Contacts between the two chains:
Residue N412 in protein 1 is in contact with residue N399 in protein 2 (closest heavy-atom distance 3.1 Å).
Residue L18 in protein 1 interacts with residue G10 in protein 2 (closest heavy-atom distance 3.2 Å).
Residue S195 in protein 1 contacts residue I178 in protein 2 (closest heavy-atom distance 2.8 Å).
Residue S272 in protein 1 contacts residue D250 in protein 2 (closest heavy-atom distance 2.9 Å).
Residue G199 in protein 1 is in contact with residue F181 in protein 2 (closest heavy-atom distance 3.4 Å).
Residue R54 in protein 1 interacts with residue G63 in protein 2 (closest heavy-atom distance 3.6 Å).
Residue E364 in protein 1 is in contact with residue G11 in protein 2 (closest heavy-atom distance 3.4 Å).
Residue G411 in protein 1 is in contact with residue R347 in protein 2 (closest heavy-atom distance 3.4 Å).
Residue R338 in protein 1 is in contact with residue T62 in protein 2 (closest heavy-atom distance 2.9 Å).
Residue R386 in protein 1 interacts with residue A12 in protein 2 (closest heavy-atom distance 3.0 Å).
Residue K303 in protein 1 contacts residue E249 in protein 2 (closest heavy-atom distance 3.5 Å).
Residue K328 in protein 1 is in contact with residue S319 in protein 2 (closest heavy-atom distance 2.8 Å).
Residue G411 in protein 1 is in contact with residue L400 in protein 2 (closest heavy-atom distance 3.7 Å).
Residue T302 in protein 1 interacts with residue Q316 in protein 2 (closest heavy-atom distance 3.4 Å).
Residue R19 in protein 1 interacts with residue R390 in protein 2 (closest heavy-atom distance 2.7 Å).
Residue L271 in protein 1 contacts residue D250 in protein 2 (closest heavy-atom distance 3.6 Å).
Residue F337 in protein 1 contacts residue T348 in protein 2 (closest heavy-atom distance 2.8 Å).
Residue R19 in protein 1 is in contact with residue F9 in protein 2 (closest heavy-atom distance 3.2 Å).
Residue G408 in protein 1 is in contact with residue R347 in protein 2 (closest heavy-atom distance 3.2 Å).
Residue Q331 in protein 1 interacts with residue D349 in protein 2 (closest heavy-atom distance 2.8 Å).
Residue F409 in protein 1 is in contact with residue R347 in protein 2 (closest heavy-atom distance 2.5 Å).
Residue R54 in protein 1 interacts with residue D402 in protein 2 (closest heavy-atom distance 2.5 Å).
Residue S359 in protein 1 is in contact with residue R347 in protein 2 (closest heavy-atom distance 3.7 Å).
Residue T332 in protein 1 interacts with residue Q320 in protein 2 (closest heavy-atom distance 3.6 Å).
Residue S195 in protein 1 is in contact with residue R211 in protein 2 (closest heavy-atom distance 3.3 Å).
Residue L196 in protein 1 is in contact with residue F212 in protein 2 (closest heavy-atom distance 3.3 Å).
Residue R413 in protein 1 is in contact with residue R347 in protein 2 (closest heavy-atom distance 3.6 Å).
Residue R338 in protein 1 contacts residue D402 in protein 2 (closest heavy-atom distance 3.2 Å).
Residue A335 in protein 1 is in contact with residue S346 in protein 2 (closest heavy-atom distance 3.4 Å).
Residue S195 in protein 1 is in contact with residue A179 in protein 2 (closest heavy-atom distance 3.5 Å).
Residue S200 in protein 1 contacts residue T208 in protein 2 (closest heavy-atom distance 2.6 Å).
Residue L384 in protein 1 contacts residue R369 in protein 2 (closest heavy-atom distance 3.2 Å).
Residue Q331 in protein 1 is in contact with residue S319 in protein 2 (closest heavy-atom distance 3.5 Å).
Residue R19 in protein 1 interacts with residue V391 in protein 2 (closest heavy-atom distance 2.9 Å).
Residue R386 in protein 1 is in contact with residue R367 in protein 2 (closest heavy-atom distance 3.0 Å).
Residue R19 in protein 1 interacts with residue G10 in protein 2 (closest heavy-atom distance 2.9 Å).
Residue I415 in protein 1 is in contact with residue R347 in protein 2 (closest heavy-atom distance 3.6 Å).
Residue R334 in protein 1 interacts with residue T348 in protein 2 (closest heavy-atom distance 2.6 Å).
Residue R413 in protein 1 is in contact with residue N399 in protein 2 (closest heavy-atom distance 3.4 Å).
Residue E362 in protein 1 contacts residue A395 in protein 2 (closest heavy-atom distance 3.2 Å).
Residue K328 in protein 1 interacts with residue D322 in protein 2 (closest heavy-atom distance 3.1 Å).
Residue D141 in protein 1 is in contact with residue T140 in protein 2 (closest heavy-atom distance 3.2 Å).
Residue A335 in protein 1 is in contact with residue T348 in protein 2 (closest heavy-atom distance 3.3 Å).
Residue A335 in protein 1 contacts residue D349 in protein 2 (closest heavy-atom distance 3.5 Å).
Residue E145 in protein 1 interacts with residue W146 in protein 2 (closest heavy-atom distance 3.6 Å).
Residue F337 in protein 1 interacts with residue S346 in protein 2 (closest heavy-atom distance 2.7 Å).
Residue K328 in protein 1 interacts with residue D323 in protein 2 (closest heavy-atom distance 3.6 Å).
Residue T302 in protein 1 contacts residue T62 in protein 2 (closest heavy-atom distance 3.2 Å).
Residue R19 in protein 1 interacts with residue M393 in protein 2 (closest heavy-atom distance 3.5 Å).
Residue S359 in protein 1 interacts with residue P350 in protein 2 (closest heavy-atom distance 3.4 Å).
Residue R338 in protein 1 is in contact with residue S346 in protein 2 (closest heavy-atom distance 3.2 Å).
Residue R19 in protein 1 is in contact with residue E396 in protein 2 (closest heavy-atom distance 2.9 Å).
Residue G411 in protein 1 contacts residue N399 in protein 2 (closest heavy-atom distance 3.6 Å).
Residue T21 in protein 1 interacts with residue N399 in protein 2 (closest heavy-atom distance 3.2 Å).
Residue T332 in protein 1 is in contact with residue S317 in protein 2 (closest heavy-atom distance 2.6 Å).
Residue E202 in protein 1 contacts residue K205 in protein 2 (closest heavy-atom distance 3.7 Å).
Residue R19 in protein 1 interacts with residue G11 in protein 2 (closest heavy-atom distance 3.4 Å).
Residue L18 in protein 1 contacts residue A12 in protein 2 (closest heavy-atom distance 3.6 Å).
Residue Q331 in protein 1 interacts with residue T352 in protein 2 (closest heavy-atom distance 3.2 Å).
Residue Y125 in protein 1 is in contact with residue D250 in protein 2 (closest heavy-atom distance 2.8 Å).

These two protein chains interact to form a complex.

Sequence of protein 2:
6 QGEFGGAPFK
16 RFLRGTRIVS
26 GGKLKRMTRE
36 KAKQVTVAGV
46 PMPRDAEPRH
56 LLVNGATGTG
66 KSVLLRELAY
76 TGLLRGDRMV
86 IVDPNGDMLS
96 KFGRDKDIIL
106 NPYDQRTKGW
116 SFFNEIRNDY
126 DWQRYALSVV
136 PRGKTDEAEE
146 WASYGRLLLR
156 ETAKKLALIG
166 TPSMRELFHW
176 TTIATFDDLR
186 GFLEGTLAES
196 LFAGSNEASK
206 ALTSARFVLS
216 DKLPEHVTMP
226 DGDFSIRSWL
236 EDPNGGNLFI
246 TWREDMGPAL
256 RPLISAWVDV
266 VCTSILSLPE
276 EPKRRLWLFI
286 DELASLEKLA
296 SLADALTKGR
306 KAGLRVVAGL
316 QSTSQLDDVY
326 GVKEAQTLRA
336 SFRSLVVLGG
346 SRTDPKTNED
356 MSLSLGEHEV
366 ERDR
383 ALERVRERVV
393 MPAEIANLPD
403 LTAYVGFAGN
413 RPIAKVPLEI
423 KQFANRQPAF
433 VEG

Sequence of protein 1:
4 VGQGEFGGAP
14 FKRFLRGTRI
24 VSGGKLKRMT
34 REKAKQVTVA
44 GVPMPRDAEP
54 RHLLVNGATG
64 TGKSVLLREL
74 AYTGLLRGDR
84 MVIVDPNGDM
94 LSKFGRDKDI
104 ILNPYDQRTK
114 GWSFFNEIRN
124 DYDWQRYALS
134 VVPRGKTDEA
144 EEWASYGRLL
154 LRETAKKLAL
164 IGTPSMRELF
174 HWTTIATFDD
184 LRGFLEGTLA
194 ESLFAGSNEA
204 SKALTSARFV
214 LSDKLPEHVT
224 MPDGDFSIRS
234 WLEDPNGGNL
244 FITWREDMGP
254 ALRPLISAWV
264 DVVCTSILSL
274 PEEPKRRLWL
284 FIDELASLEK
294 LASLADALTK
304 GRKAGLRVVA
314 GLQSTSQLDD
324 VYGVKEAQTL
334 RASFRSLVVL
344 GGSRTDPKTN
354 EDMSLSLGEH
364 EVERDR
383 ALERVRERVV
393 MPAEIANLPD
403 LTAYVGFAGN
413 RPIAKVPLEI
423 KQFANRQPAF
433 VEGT